These two protein chains interact to form a complex.

Sequence of chain B:
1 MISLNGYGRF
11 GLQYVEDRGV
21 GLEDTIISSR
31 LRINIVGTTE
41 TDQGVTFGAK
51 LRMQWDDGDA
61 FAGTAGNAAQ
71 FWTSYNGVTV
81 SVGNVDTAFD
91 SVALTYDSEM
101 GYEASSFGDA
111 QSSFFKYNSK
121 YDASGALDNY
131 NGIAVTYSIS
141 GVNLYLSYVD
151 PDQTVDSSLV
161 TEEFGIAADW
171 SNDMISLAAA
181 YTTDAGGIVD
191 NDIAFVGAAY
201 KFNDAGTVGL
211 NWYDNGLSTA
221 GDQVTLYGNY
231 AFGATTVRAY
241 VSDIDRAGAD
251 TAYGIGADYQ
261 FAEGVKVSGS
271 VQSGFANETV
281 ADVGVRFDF

Interface contacts:
Residue T154 in chain B is in contact with residue L22 in chain A (closest heavy-atom distance 3.4 Å).
Residue Y121 in chain B contacts residue A62 in chain A (closest heavy-atom distance 3.5 Å).
Residue D156 in chain B is in contact with residue E23 in chain A (closest heavy-atom distance 3.7 Å).
Residue T39 in chain B contacts residue V265 in chain A (closest heavy-atom distance 3.8 Å).
Residue L127 in chain B contacts residue A62 in chain A (closest heavy-atom distance 3.5 Å).
Residue A68 in chain B is in contact with residue W55 in chain A (closest heavy-atom distance 3.8 Å).
Residue F47 in chain B is in contact with residue V265 in chain A (closest heavy-atom distance 3.7 Å).
Residue V45 in chain B is in contact with residue F261 in chain A (closest heavy-atom distance 3.8 Å).
Residue G48 in chain B contacts residue F287 in chain A (closest heavy-atom distance 3.5 Å).
Residue I2 in chain B contacts residue L4 in chain A (closest heavy-atom distance 3.7 Å).
Residue V155 in chain B contacts residue E23 in chain A (closest heavy-atom distance 3.5 Å).
Residue A68 in chain B interacts with residue A62 in chain A (closest heavy-atom distance 3.3 Å).
Residue T39 in chain B contacts residue F287 in chain A (closest heavy-atom distance 3.6 Å).
Residue N67 in chain B is in contact with residue A62 in chain A (closest heavy-atom distance 3.5 Å).
Residue D128 in chain B is in contact with residue G58 in chain A (closest heavy-atom distance 3.3 Å).
Residue I2 in chain B is in contact with residue F289 in chain A (closest heavy-atom distance 3.6 Å).
Residue A65 in chain B contacts residue T64 in chain A (closest heavy-atom distance 3.6 Å).
Residue G37 in chain B is in contact with residue F289 in chain A (closest heavy-atom distance 3.8 Å).
Residue N67 in chain B is in contact with residue G63 in chain A (closest heavy-atom distance 3.9 Å).
Residue T39 in chain B interacts with residue F289 in chain A (closest heavy-atom distance 3.9 Å).
Residue L51 in chain B interacts with residue T64 in chain A (closest heavy-atom distance 3.7 Å).
Residue A49 in chain B is in contact with residue L31 in chain A (closest heavy-atom distance 3.8 Å).
Residue Q153 in chain B interacts with residue I27 in chain A (closest heavy-atom distance 2.8 Å).
Residue T38 in chain B interacts with residue F289 in chain A (closest heavy-atom distance 3.6 Å).
Residue A123 in chain B is in contact with residue F61 in chain A (closest heavy-atom distance 3.7 Å).
Residue T73 in chain B contacts residue F10 in chain A (closest heavy-atom distance 3.6 Å).
Residue F71 in chain B contacts residue R30 in chain A (closest heavy-atom distance 3.3 Å).
Residue I35 in chain B is in contact with residue I33 in chain A (closest heavy-atom distance 3.9 Å).
Residue D122 in chain B contacts residue F61 in chain A (closest heavy-atom distance 2.7 Å).
Residue Q153 in chain B interacts with residue I26 in chain A (closest heavy-atom distance 3.7 Å).
Residue Y121 in chain B is in contact with residue F61 in chain A (closest heavy-atom distance 3.3 Å).
Residue D128 in chain B contacts residue A60 in chain A (closest heavy-atom distance 3.6 Å).
Residue F71 in chain B contacts residue S29 in chain A (closest heavy-atom distance 3.5 Å).
Residue D128 in chain B interacts with residue D59 in chain A (closest heavy-atom distance 3.8 Å).
Residue D156 in chain B is in contact with residue G21 in chain A (closest heavy-atom distance 3.2 Å).
Residue N67 in chain B is in contact with residue T64 in chain A (closest heavy-atom distance 2.7 Å).
Residue D128 in chain B interacts with residue F61 in chain A (closest heavy-atom distance 2.8 Å).
Residue I2 in chain B is in contact with residue N5 in chain A (closest heavy-atom distance 3.8 Å).
Residue Y121 in chain B is in contact with residue G63 in chain A (closest heavy-atom distance 3.8 Å).
Residue V82 in chain B interacts with residue I27 in chain A (closest heavy-atom distance 3.8 Å).
Residue T41 in chain B interacts with residue A262 in chain A (closest heavy-atom distance 3.7 Å).
Residue F71 in chain B contacts residue F10 in chain A (closest heavy-atom distance 3.6 Å).
Residue G66 in chain B is in contact with residue G63 in chain A (closest heavy-atom distance 3.2 Å).
Residue Q153 in chain B interacts with residue E23 in chain A (closest heavy-atom distance 3.9 Å).
Residue V155 in chain B contacts residue G21 in chain A (closest heavy-atom distance 3.8 Å).
Residue G66 in chain B is in contact with residue T64 in chain A (closest heavy-atom distance 2.8 Å).
Residue N131 in chain B contacts residue I27 in chain A (closest heavy-atom distance 3.5 Å).
Residue S157 in chain B interacts with residue E23 in chain A (closest heavy-atom distance 2.6 Å).
Residue T39 in chain B is in contact with residue D288 in chain A (closest heavy-atom distance 2.7 Å).
Residue N129 in chain B contacts residue G58 in chain A (closest heavy-atom distance 3.5 Å).
Residue I133 in chain B interacts with residue I27 in chain A (closest heavy-atom distance 3.6 Å).
Residue Q43 in chain B interacts with residue F261 in chain A (closest heavy-atom distance 3.9 Å).
Residue T154 in chain B interacts with residue E23 in chain A (closest heavy-atom distance 2.8 Å).
Residue M1 in chain B interacts with residue F289 in chain A (closest heavy-atom distance 2.7 Å).
Residue F71 in chain B interacts with residue W55 in chain A (closest heavy-atom distance 3.9 Å).
Residue A69 in chain B interacts with residue W55 in chain A (closest heavy-atom distance 3.6 Å).
Residue D128 in chain B interacts with residue A62 in chain A (closest heavy-atom distance 3.6 Å).
Residue F47 in chain B contacts residue F287 in chain A (closest heavy-atom distance 3.4 Å).
Residue A69 in chain B is in contact with residue L31 in chain A (closest heavy-atom distance 3.9 Å).
Residue T41 in chain B is in contact with residue V265 in chain A (closest heavy-atom distance 3.7 Å).

Sequence of chain A:
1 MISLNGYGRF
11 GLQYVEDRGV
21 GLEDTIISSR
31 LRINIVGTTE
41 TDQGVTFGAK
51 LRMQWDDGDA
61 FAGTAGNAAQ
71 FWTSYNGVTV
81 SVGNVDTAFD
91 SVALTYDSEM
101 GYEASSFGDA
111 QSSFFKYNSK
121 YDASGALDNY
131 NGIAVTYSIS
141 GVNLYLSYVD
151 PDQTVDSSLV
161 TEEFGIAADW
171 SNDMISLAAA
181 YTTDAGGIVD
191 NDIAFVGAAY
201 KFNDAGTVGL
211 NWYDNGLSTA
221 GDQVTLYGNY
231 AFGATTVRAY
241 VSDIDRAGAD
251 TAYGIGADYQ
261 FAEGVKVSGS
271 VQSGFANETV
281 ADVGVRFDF